These two protein chains interact to form a complex.

Sequence of protein 2:
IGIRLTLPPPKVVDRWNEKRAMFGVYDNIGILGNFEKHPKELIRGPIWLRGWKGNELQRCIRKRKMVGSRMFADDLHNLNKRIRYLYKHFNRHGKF

Sequence of protein 1:
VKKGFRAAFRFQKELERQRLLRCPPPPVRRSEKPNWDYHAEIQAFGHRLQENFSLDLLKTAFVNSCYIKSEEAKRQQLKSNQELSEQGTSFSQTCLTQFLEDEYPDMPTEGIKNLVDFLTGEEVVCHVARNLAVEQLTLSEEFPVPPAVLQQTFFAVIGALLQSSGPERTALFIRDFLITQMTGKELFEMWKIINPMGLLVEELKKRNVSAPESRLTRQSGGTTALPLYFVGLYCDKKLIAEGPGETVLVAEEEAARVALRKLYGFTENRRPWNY

Contacts between the two chains:
Residue F41 in protein 1 is in contact with residue I34 in protein 2 (closest heavy-atom distance 3.4 Å).
Residue A38 in protein 1 is in contact with residue R35 in protein 2 (closest heavy-atom distance 4.2 Å).
Residue A38 in protein 1 is in contact with residue P39 in protein 2 (closest heavy-atom distance 4.5 Å).
Residue L45 in protein 1 contacts residue L36 in protein 2 (closest heavy-atom distance 4.1 Å).
Residue F41 in protein 1 contacts residue R35 in protein 2 (closest heavy-atom distance 3.3 Å).
Residue Q42 in protein 1 interacts with residue T37 in protein 2 (closest heavy-atom distance 4.5 Å).
Residue A38 in protein 1 interacts with residue L38 in protein 2 (closest heavy-atom distance 4.5 Å).
Residue G34 in protein 1 interacts with residue P39 in protein 2 (closest heavy-atom distance 4.5 Å).
Residue F39 in protein 1 is in contact with residue L38 in protein 2 (closest heavy-atom distance 4.7 Å).
Residue K32 in protein 1 contacts residue R35 in protein 2 (closest heavy-atom distance 4.6 Å).
Residue F35 in protein 1 is in contact with residue R35 in protein 2 (closest heavy-atom distance 4.8 Å).
Residue G34 in protein 1 interacts with residue R35 in protein 2 (closest heavy-atom distance 3.7 Å).
Residue Q42 in protein 1 interacts with residue L36 in protein 2 (closest heavy-atom distance 2.8 Å).
Residue A38 in protein 1 contacts residue I34 in protein 2 (closest heavy-atom distance 4.8 Å).
Residue Q42 in protein 1 is in contact with residue L38 in protein 2 (closest heavy-atom distance 3.7 Å).
Residue F35 in protein 1 interacts with residue P39 in protein 2 (closest heavy-atom distance 3.5 Å).
Residue K32 in protein 1 is in contact with residue I34 in protein 2 (closest heavy-atom distance 4.3 Å).
Residue F41 in protein 1 contacts residue L36 in protein 2 (closest heavy-atom distance 3.4 Å).
Residue K32 in protein 1 is in contact with residue G33 in protein 2 (closest heavy-atom distance 3.6 Å).
Residue A37 in protein 1 contacts residue I34 in protein 2 (closest heavy-atom distance 3.7 Å).